Sequence of protein 2:
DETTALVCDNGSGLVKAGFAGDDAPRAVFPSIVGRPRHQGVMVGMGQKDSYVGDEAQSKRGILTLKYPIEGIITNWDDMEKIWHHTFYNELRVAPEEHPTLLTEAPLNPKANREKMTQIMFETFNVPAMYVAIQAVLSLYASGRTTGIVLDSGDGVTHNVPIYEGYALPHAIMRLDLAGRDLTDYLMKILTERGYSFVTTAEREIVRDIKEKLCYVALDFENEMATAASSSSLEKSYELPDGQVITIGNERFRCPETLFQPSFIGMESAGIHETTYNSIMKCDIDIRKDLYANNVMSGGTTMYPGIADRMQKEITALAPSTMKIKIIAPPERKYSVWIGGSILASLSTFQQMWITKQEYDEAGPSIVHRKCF

These two protein chains interact to form a complex.

Residue-level contacts at the interface:
Residue S60 in protein 2 contacts residue A121 in protein 1 (closest heavy-atom distance 3.3 Å).
Residue M47 in protein 2 is in contact with residue I73 in protein 1 (closest heavy-atom distance 3.6 Å).
Residue K61 in protein 2 is in contact with residue E97 in protein 1 (closest heavy-atom distance 2.8 Å).
Residue M44 in protein 2 is in contact with residue A106 in protein 1 (closest heavy-atom distance 3.8 Å).
Residue S60 in protein 2 contacts residue Y125 in protein 1 (closest heavy-atom distance 3.5 Å).
Residue Y53 in protein 2 contacts residue Q100 in protein 1 (closest heavy-atom distance 3.9 Å).
Residue M47 in protein 2 contacts residue L66 in protein 1 (closest heavy-atom distance 3.8 Å).
Residue A204 in protein 2 interacts with residue N127 in protein 1 (closest heavy-atom distance 3.7 Å).
Residue R95 in protein 2 is in contact with residue G85 in protein 1 (closest heavy-atom distance 3.5 Å).
Residue P243 in protein 2 contacts residue R134 in protein 1 (closest heavy-atom distance 3.0 Å).
Residue M47 in protein 2 is in contact with residue S70 in protein 1 (closest heavy-atom distance 3.1 Å).
Residue G48 in protein 2 is in contact with residue I77 in protein 1 (closest heavy-atom distance 3.9 Å).
Residue M47 in protein 2 interacts with residue A106 in protein 1 (closest heavy-atom distance 4.0 Å).
Residue E57 in protein 2 is in contact with residue E97 in protein 1 (closest heavy-atom distance 4.0 Å).
Residue E57 in protein 2 contacts residue Y125 in protein 1 (closest heavy-atom distance 3.6 Å).
Residue M47 in protein 2 interacts with residue Q100 in protein 1 (closest heavy-atom distance 3.0 Å).
Residue I64 in protein 2 interacts with residue E117 in protein 1 (closest heavy-atom distance 3.7 Å).
Residue D56 in protein 2 is in contact with residue Y125 in protein 1 (closest heavy-atom distance 3.3 Å).
Residue S60 in protein 2 is in contact with residue E97 in protein 1 (closest heavy-atom distance 3.8 Å).
Residue Q49 in protein 2 interacts with residue Q100 in protein 1 (closest heavy-atom distance 3.8 Å).
Residue T203 in protein 2 interacts with residue F124 in protein 1 (closest heavy-atom distance 3.6 Å).
Residue K61 in protein 2 is in contact with residue M118 in protein 1 (closest heavy-atom distance 3.5 Å).
Residue K61 in protein 2 interacts with residue A121 in protein 1 (closest heavy-atom distance 4.3 Å).
Residue A204 in protein 2 interacts with residue F124 in protein 1 (closest heavy-atom distance 4.0 Å).
Residue V43 in protein 2 interacts with residue A108 in protein 1 (closest heavy-atom distance 4.1 Å).
Residue P243 in protein 2 contacts residue N127 in protein 1 (closest heavy-atom distance 3.7 Å).
Residue E57 in protein 2 contacts residue R80 in protein 1 (closest heavy-atom distance 2.8 Å).
Residue M47 in protein 2 contacts residue G103 in protein 1 (closest heavy-atom distance 3.8 Å).
Residue E207 in protein 2 interacts with residue F124 in protein 1 (closest heavy-atom distance 3.6 Å).
Residue K50 in protein 2 contacts residue E81 in protein 1 (closest heavy-atom distance 2.8 Å).
Residue E207 in protein 2 interacts with residue R128 in protein 1 (closest heavy-atom distance 3.0 Å).
Residue D211 in protein 2 contacts residue K131 in protein 1 (closest heavy-atom distance 3.6 Å).
Residue Y240 in protein 2 contacts residue K131 in protein 1 (closest heavy-atom distance 4.1 Å).
Residue N92 in protein 2 contacts residue R84 in protein 1 (closest heavy-atom distance 3.3 Å).
Residue G48 in protein 2 is in contact with residue Q100 in protein 1 (closest heavy-atom distance 3.9 Å).
Residue D56 in protein 2 is in contact with residue R128 in protein 1 (closest heavy-atom distance 2.8 Å).
Residue T203 in protein 2 interacts with residue D120 in protein 1 (closest heavy-atom distance 3.8 Å).
Residue G48 in protein 2 is in contact with residue Q74 in protein 1 (closest heavy-atom distance 3.8 Å).
Residue A204 in protein 2 contacts residue M123 in protein 1 (closest heavy-atom distance 3.8 Å).
Residue V43 in protein 2 is in contact with residue L107 in protein 1 (closest heavy-atom distance 3.8 Å).
Residue D244 in protein 2 interacts with residue R134 in protein 1 (closest heavy-atom distance 3.6 Å).
Residue G48 in protein 2 interacts with residue I73 in protein 1 (closest heavy-atom distance 3.8 Å).
Residue Y53 in protein 2 contacts residue E97 in protein 1 (closest heavy-atom distance 4.2 Å).
Residue M44 in protein 2 is in contact with residue L107 in protein 1 (closest heavy-atom distance 3.6 Å).
Residue K50 in protein 2 contacts residue I77 in protein 1 (closest heavy-atom distance 3.8 Å).
Residue K61 in protein 2 contacts residue Q100 in protein 1 (closest heavy-atom distance 2.9 Å).
Residue E57 in protein 2 is in contact with residue R84 in protein 1 (closest heavy-atom distance 3.8 Å).
Residue M44 in protein 2 is in contact with residue F114 in protein 1 (closest heavy-atom distance 3.6 Å).
Residue D56 in protein 2 is in contact with residue F124 in protein 1 (closest heavy-atom distance 3.6 Å).
Residue P243 in protein 2 is in contact with residue L130 in protein 1 (closest heavy-atom distance 3.9 Å).
Residue M44 in protein 2 is in contact with residue G103 in protein 1 (closest heavy-atom distance 3.3 Å).
Residue T202 in protein 2 is in contact with residue K116 in protein 1 (closest heavy-atom distance 3.9 Å).
Residue S60 in protein 2 is in contact with residue F124 in protein 1 (closest heavy-atom distance 3.7 Å).
Residue Q59 in protein 2 contacts residue F124 in protein 1 (closest heavy-atom distance 3.7 Å).
Residue V43 in protein 2 interacts with residue A106 in protein 1 (closest heavy-atom distance 3.9 Å).
Residue G46 in protein 2 is in contact with residue S70 in protein 1 (closest heavy-atom distance 4.1 Å).
Residue T202 in protein 2 contacts residue D120 in protein 1 (closest heavy-atom distance 3.6 Å).
Residue R95 in protein 2 is in contact with residue R84 in protein 1 (closest heavy-atom distance 3.8 Å).
Residue G63 in protein 2 contacts residue E117 in protein 1 (closest heavy-atom distance 3.5 Å).
Residue I208 in protein 2 is in contact with residue N127 in protein 1 (closest heavy-atom distance 4.0 Å).

Sequence of protein 1:
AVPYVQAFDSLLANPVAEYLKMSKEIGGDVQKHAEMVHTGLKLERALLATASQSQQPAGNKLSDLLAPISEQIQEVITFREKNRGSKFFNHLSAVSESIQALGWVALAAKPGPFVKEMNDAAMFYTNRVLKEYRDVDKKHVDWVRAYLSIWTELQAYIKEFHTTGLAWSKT